Contacts between the two chains:
Residue L16 in chain B interacts with residue T86 in chain A (closest heavy-atom distance 4.1 Å).
Residue L16 in chain B contacts residue L85 in chain A (closest heavy-atom distance 3.7 Å).
Residue I8 in chain B is in contact with residue V89 in chain A (closest heavy-atom distance 4.3 Å).
Residue V9 in chain B contacts residue H92 in chain A (closest heavy-atom distance 4.9 Å).
Residue V9 in chain B contacts residue V89 in chain A (closest heavy-atom distance 4.1 Å).
Residue I8 in chain B interacts with residue H92 in chain A (closest heavy-atom distance 3.3 Å).
Residue Y26 in chain B contacts residue H75 in chain A (closest heavy-atom distance 4.0 Å).
Residue F19 in chain B is in contact with residue A82 in chain A (closest heavy-atom distance 3.9 Å).
Residue Y26 in chain B contacts residue Q71 in chain A (closest heavy-atom distance 4.2 Å).
Residue N12 in chain B interacts with residue L85 in chain A (closest heavy-atom distance 4.2 Å).
Residue M5 in chain B interacts with residue A93 in chain A (closest heavy-atom distance 4.7 Å).
Residue F19 in chain B interacts with residue L81 in chain A (closest heavy-atom distance 4.8 Å).
Residue N12 in chain B interacts with residue V89 in chain A (closest heavy-atom distance 3.3 Å).
Residue F19 in chain B is in contact with residue V78 in chain A (closest heavy-atom distance 3.9 Å).

The following describes two proteins that form a bound complex.

Sequence of chain B:
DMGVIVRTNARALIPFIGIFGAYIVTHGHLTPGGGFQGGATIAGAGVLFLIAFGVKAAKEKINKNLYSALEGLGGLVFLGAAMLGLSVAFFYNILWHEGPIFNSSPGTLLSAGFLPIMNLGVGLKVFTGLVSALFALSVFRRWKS

Sequence of chain A:
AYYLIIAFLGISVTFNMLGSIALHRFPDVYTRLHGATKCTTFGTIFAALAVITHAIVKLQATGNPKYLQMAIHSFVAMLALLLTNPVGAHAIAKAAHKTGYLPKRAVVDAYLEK